Contacts between the two chains:
Residue E97 in protein 2 is in contact with residue P29 in protein 1 (closest heavy-atom distance 4.5 Å).
Residue N108 in protein 2 contacts residue P26 in protein 1 (closest heavy-atom distance 4.7 Å).

The following describes two proteins that form a bound complex.

Sequence of protein 1:
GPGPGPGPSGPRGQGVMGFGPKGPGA

Sequence of protein 2:
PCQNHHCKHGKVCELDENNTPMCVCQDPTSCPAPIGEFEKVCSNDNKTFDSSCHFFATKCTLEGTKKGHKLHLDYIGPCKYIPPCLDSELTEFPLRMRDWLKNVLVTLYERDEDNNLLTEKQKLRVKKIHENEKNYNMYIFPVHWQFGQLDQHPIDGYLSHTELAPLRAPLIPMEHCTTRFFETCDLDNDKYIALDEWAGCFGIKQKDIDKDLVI